Sequence of protein 1:
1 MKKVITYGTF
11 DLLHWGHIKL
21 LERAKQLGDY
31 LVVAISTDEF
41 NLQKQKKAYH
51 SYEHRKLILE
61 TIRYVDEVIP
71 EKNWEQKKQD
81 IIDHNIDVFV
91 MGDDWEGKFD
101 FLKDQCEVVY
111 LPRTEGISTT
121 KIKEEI

This data describes a binding interaction between two proteins.

Sequence of protein 2:
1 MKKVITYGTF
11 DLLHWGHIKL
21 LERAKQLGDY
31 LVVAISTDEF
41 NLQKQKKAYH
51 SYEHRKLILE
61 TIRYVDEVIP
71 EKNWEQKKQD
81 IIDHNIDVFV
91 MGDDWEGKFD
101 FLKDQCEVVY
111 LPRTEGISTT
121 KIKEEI

Interface contacts:
Residue I62 in protein 1 is in contact with residue I62 in protein 2 (closest heavy-atom distance 3.6 Å).
Residue I58 in protein 1 is in contact with residue I18 in protein 2 (closest heavy-atom distance 3.9 Å).
Residue H50 in protein 1 contacts residue W15 in protein 2 (closest heavy-atom distance 4.8 Å).
Residue T61 in protein 1 is in contact with residue R63 in protein 2 (closest heavy-atom distance 2.8 Å).
Residue H50 in protein 1 is in contact with residue L13 in protein 2 (closest heavy-atom distance 4.9 Å).
Residue L57 in protein 1 contacts residue I18 in protein 2 (closest heavy-atom distance 3.8 Å).
Residue I126 in protein 1 interacts with residue K123 in protein 2 (closest heavy-atom distance 4.0 Å).
Residue I122 in protein 1 interacts with residue Y49 in protein 2 (closest heavy-atom distance 3.6 Å).
Residue T61 in protein 1 is in contact with residue I18 in protein 2 (closest heavy-atom distance 3.8 Å).
Residue T61 in protein 1 interacts with residue T61 in protein 2 (closest heavy-atom distance 3.6 Å).
Residue I62 in protein 1 interacts with residue T61 in protein 2 (closest heavy-atom distance 3.0 Å).
Residue I58 in protein 1 contacts residue H14 in protein 2 (closest heavy-atom distance 3.8 Å).
Residue I62 in protein 1 is in contact with residue R63 in protein 2 (closest heavy-atom distance 3.6 Å).
Residue I126 in protein 1 contacts residue Y49 in protein 2 (closest heavy-atom distance 4.1 Å).
Residue L12 in protein 1 contacts residue I126 in protein 2 (closest heavy-atom distance 4.6 Å).
Residue I126 in protein 1 is in contact with residue I126 in protein 2 (closest heavy-atom distance 4.2 Å).
Residue V65 in protein 1 contacts residue R63 in protein 2 (closest heavy-atom distance 3.2 Å).
Residue L13 in protein 1 is in contact with residue I58 in protein 2 (closest heavy-atom distance 4.2 Å).
Residue R63 in protein 1 is in contact with residue E60 in protein 2 (closest heavy-atom distance 4.2 Å).
Residue H50 in protein 1 interacts with residue H14 in protein 2 (closest heavy-atom distance 4.3 Å).
Residue T61 in protein 1 is in contact with residue I62 in protein 2 (closest heavy-atom distance 3.6 Å).
Residue Y49 in protein 1 is in contact with residue I117 in protein 2 (closest heavy-atom distance 4.8 Å).
Residue R63 in protein 1 is in contact with residue I62 in protein 2 (closest heavy-atom distance 4.5 Å).
Residue I18 in protein 1 is in contact with residue I58 in protein 2 (closest heavy-atom distance 3.5 Å).
Residue I18 in protein 1 is in contact with residue L57 in protein 2 (closest heavy-atom distance 3.5 Å).
Residue L13 in protein 1 interacts with residue H50 in protein 2 (closest heavy-atom distance 4.1 Å).
Residue I117 in protein 1 interacts with residue Y49 in protein 2 (closest heavy-atom distance 4.9 Å).
Residue Y49 in protein 1 contacts residue K121 in protein 2 (closest heavy-atom distance 4.0 Å).
Residue H50 in protein 1 is in contact with residue I117 in protein 2 (closest heavy-atom distance 4.3 Å).
Residue I126 in protein 1 is in contact with residue L12 in protein 2 (closest heavy-atom distance 4.2 Å).
Residue R63 in protein 1 interacts with residue T61 in protein 2 (closest heavy-atom distance 2.8 Å).
Residue Y49 in protein 1 interacts with residue E125 in protein 2 (closest heavy-atom distance 2.8 Å).
Residue I58 in protein 1 contacts residue L13 in protein 2 (closest heavy-atom distance 4.3 Å).
Residue I18 in protein 1 is in contact with residue T61 in protein 2 (closest heavy-atom distance 3.9 Å).
Residue Y64 in protein 1 is in contact with residue T61 in protein 2 (closest heavy-atom distance 4.0 Å).
Residue R63 in protein 1 contacts residue R63 in protein 2 (closest heavy-atom distance 4.1 Å).
Residue H14 in protein 1 is in contact with residue H50 in protein 2 (closest heavy-atom distance 4.4 Å).
Residue K121 in protein 1 is in contact with residue Y49 in protein 2 (closest heavy-atom distance 3.9 Å).
Residue Y49 in protein 1 is in contact with residue I122 in protein 2 (closest heavy-atom distance 3.5 Å).
Residue I62 in protein 1 interacts with residue I58 in protein 2 (closest heavy-atom distance 4.6 Å).
Residue W15 in protein 1 interacts with residue H54 in protein 2 (closest heavy-atom distance 3.3 Å).
Residue I122 in protein 1 interacts with residue H50 in protein 2 (closest heavy-atom distance 4.6 Å).
Residue I58 in protein 1 is in contact with residue W15 in protein 2 (closest heavy-atom distance 3.6 Å).
Residue L57 in protein 1 interacts with residue K19 in protein 2 (closest heavy-atom distance 4.6 Å).
Residue H50 in protein 1 contacts residue I122 in protein 2 (closest heavy-atom distance 3.9 Å).
Residue W15 in protein 1 is in contact with residue I58 in protein 2 (closest heavy-atom distance 3.7 Å).
Residue E125 in protein 1 is in contact with residue Y49 in protein 2 (closest heavy-atom distance 2.7 Å).
Residue E60 in protein 1 is in contact with residue R63 in protein 2 (closest heavy-atom distance 3.2 Å).
Residue K123 in protein 1 is in contact with residue I126 in protein 2 (closest heavy-atom distance 3.2 Å).
Residue H14 in protein 1 is in contact with residue I58 in protein 2 (closest heavy-atom distance 3.8 Å).
Residue T61 in protein 1 contacts residue Y64 in protein 2 (closest heavy-atom distance 3.7 Å).
Residue L13 in protein 1 interacts with residue L13 in protein 2 (closest heavy-atom distance 4.9 Å).
Residue L57 in protein 1 contacts residue W15 in protein 2 (closest heavy-atom distance 4.6 Å).
Residue H54 in protein 1 interacts with residue W15 in protein 2 (closest heavy-atom distance 3.3 Å).
Residue L12 in protein 1 interacts with residue I122 in protein 2 (closest heavy-atom distance 4.3 Å).
Residue I122 in protein 1 contacts residue L12 in protein 2 (closest heavy-atom distance 4.6 Å).
Residue W15 in protein 1 interacts with residue H50 in protein 2 (closest heavy-atom distance 4.5 Å).
Residue Y49 in protein 1 interacts with residue I126 in protein 2 (closest heavy-atom distance 3.8 Å).